Sequence of chain B:
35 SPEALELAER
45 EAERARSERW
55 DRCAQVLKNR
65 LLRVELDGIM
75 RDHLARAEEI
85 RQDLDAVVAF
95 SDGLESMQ

The following describes two proteins that form a bound complex.

Interface contacts:
Residue E505 in chain A is in contact with residue E52 in chain B (closest heavy-atom distance 3.0 Å).
Residue R552 in chain A is in contact with residue A42 in chain B (closest heavy-atom distance 3.4 Å).
Residue R492 in chain A contacts residue R53 in chain B (closest heavy-atom distance 3.1 Å).
Residue N495 in chain A contacts residue D55 in chain B (closest heavy-atom distance 5.0 Å).

Sequence of chain A:
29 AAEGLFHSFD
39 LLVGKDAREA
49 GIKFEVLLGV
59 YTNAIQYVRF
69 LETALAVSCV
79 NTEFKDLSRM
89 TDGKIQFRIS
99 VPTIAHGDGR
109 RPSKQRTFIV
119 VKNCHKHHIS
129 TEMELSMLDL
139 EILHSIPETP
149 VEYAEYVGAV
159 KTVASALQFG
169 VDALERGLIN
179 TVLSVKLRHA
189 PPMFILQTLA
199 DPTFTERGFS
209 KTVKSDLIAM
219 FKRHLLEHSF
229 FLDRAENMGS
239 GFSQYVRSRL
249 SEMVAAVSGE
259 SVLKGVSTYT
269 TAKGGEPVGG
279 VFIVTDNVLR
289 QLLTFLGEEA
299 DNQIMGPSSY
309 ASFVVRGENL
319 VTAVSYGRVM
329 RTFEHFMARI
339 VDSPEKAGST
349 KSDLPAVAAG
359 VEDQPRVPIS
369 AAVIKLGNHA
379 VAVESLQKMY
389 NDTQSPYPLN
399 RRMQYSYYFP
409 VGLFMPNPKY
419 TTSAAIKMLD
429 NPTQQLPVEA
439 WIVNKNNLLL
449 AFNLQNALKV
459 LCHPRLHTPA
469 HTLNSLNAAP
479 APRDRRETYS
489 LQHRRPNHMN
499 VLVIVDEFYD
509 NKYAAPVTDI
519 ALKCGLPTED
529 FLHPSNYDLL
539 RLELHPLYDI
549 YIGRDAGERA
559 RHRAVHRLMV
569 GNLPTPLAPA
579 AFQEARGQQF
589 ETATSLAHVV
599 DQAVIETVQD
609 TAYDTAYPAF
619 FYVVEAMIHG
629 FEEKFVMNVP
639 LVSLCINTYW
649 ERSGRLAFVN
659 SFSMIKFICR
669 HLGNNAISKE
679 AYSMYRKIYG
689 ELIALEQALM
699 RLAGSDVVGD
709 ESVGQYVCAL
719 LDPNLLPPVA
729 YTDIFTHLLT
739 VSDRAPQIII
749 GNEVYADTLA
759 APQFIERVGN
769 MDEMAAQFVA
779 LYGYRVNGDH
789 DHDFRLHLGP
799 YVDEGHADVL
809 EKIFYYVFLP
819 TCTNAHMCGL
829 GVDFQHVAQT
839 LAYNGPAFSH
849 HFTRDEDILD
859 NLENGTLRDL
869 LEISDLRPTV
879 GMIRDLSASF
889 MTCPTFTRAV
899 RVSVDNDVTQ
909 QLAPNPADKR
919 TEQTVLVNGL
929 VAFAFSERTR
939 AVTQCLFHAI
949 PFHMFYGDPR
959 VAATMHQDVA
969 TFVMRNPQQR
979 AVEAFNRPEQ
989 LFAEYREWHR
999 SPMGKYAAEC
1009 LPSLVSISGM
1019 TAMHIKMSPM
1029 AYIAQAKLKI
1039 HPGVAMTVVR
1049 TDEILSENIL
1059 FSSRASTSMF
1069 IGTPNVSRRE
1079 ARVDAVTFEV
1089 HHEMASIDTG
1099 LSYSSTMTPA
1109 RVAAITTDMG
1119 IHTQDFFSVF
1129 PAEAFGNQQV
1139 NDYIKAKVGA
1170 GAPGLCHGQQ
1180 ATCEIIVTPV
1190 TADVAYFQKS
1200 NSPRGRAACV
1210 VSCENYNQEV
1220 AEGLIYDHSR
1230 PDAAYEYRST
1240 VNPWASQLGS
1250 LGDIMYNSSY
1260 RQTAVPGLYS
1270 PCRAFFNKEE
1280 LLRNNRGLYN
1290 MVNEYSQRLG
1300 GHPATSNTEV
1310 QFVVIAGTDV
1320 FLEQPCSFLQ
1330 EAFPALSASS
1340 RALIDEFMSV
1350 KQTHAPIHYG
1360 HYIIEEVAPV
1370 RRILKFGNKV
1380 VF